Contacts between the two chains:
Residue Y400 in the second protein contacts residue R39 in the first protein (closest heavy-atom distance 3.1 Å).
Residue V478 in the second protein is in contact with residue V14 in the first protein (closest heavy-atom distance 2.8 Å).
Residue L468 in the second protein is in contact with residue G101 in the first protein (closest heavy-atom distance 3.3 Å).
Residue T425 in the second protein is in contact with residue K64 in the first protein (closest heavy-atom distance 3.2 Å).
Residue D467 in the second protein contacts residue Y95 in the first protein (closest heavy-atom distance 3.1 Å).
Residue T460 in the second protein is in contact with residue H22 in the first protein (closest heavy-atom distance 3.2 Å).
Residue D371 in the second protein interacts with residue G130 in the first protein (closest heavy-atom distance 3.0 Å).
Residue P437 in the second protein interacts with residue R129 in the first protein (closest heavy-atom distance 3.4 Å).
Residue C105 in the second protein is in contact with residue R11 in the first protein (closest heavy-atom distance 3.2 Å).
Residue N101 in the second protein interacts with residue R11 in the first protein (closest heavy-atom distance 2.6 Å).
Residue L465 in the second protein is in contact with residue R20 in the first protein (closest heavy-atom distance 3.2 Å).
Residue Y400 in the second protein is in contact with residue F44 in the first protein (closest heavy-atom distance 3.3 Å).
Residue Y507 in the second protein contacts residue P84 in the first protein (closest heavy-atom distance 2.6 Å).
Residue Q201 in the second protein is in contact with residue G365 in the first protein (closest heavy-atom distance 3.0 Å).
Residue R490 in the second protein interacts with residue Y99 in the first protein (closest heavy-atom distance 3.1 Å).
Residue Y433 in the second protein interacts with residue R62 in the first protein (closest heavy-atom distance 3.4 Å).
Residue E463 in the second protein is in contact with residue Y19 in the first protein (closest heavy-atom distance 3.0 Å).
Residue L476 in the second protein contacts residue T15 in the first protein (closest heavy-atom distance 3.3 Å).
Residue S449 in the second protein is in contact with residue V27 in the first protein (closest heavy-atom distance 3.2 Å).
Residue R461 in the second protein contacts residue Q3 in the first protein (closest heavy-atom distance 2.9 Å).
Residue T97 in the second protein is in contact with residue E18 in the first protein (closest heavy-atom distance 2.6 Å).
Residue Y507 in the second protein is in contact with residue R83 in the first protein (closest heavy-atom distance 3.1 Å).
Residue D371 in the second protein is in contact with residue A118 in the first protein (closest heavy-atom distance 3.0 Å).
Residue R353 in the second protein interacts with residue S30 in the first protein (closest heavy-atom distance 3.3 Å).
Residue V478 in the second protein is in contact with residue E13 in the first protein (closest heavy-atom distance 3.2 Å).
Residue D467 in the second protein contacts residue D100 in the first protein (closest heavy-atom distance 3.3 Å).
Residue T503 in the second protein contacts residue D100 in the first protein (closest heavy-atom distance 2.9 Å).
Residue E204 in the second protein is in contact with residue T385 in the first protein (closest heavy-atom distance 3.1 Å).
Residue R458 in the second protein contacts residue V24 in the first protein (closest heavy-atom distance 2.6 Å).
Residue K207 in the second protein contacts residue V386 in the first protein (closest heavy-atom distance 3.3 Å).
Residue T425 in the second protein interacts with residue L65 in the first protein (closest heavy-atom distance 3.0 Å).
Residue D467 in the second protein is in contact with residue Y99 in the first protein (closest heavy-atom distance 3.3 Å).
Residue N101 in the second protein interacts with residue K9 in the first protein (closest heavy-atom distance 3.4 Å).
Residue D467 in the second protein interacts with residue D102 in the first protein (closest heavy-atom distance 2.9 Å).
Residue S183 in the second protein is in contact with residue R310 in the first protein (closest heavy-atom distance 3.1 Å).
Residue V447 in the second protein contacts residue A47 in the first protein (closest heavy-atom distance 3.1 Å).
Residue S479 in the second protein interacts with residue T12 in the first protein (closest heavy-atom distance 3.1 Å).
Residue Y395 in the second protein interacts with residue D35 in the first protein (closest heavy-atom distance 3.0 Å).
Residue H493 in the second protein interacts with residue N96 in the first protein (closest heavy-atom distance 3.3 Å).
Residue T503 in the second protein interacts with residue G98 in the first protein (closest heavy-atom distance 2.8 Å).
Residue H474 in the second protein is in contact with residue T17 in the first protein (closest heavy-atom distance 3.0 Å).
Residue A184 in the second protein is in contact with residue R310 in the first protein (closest heavy-atom distance 3.2 Å).
Residue D467 in the second protein is in contact with residue G101 in the first protein (closest heavy-atom distance 2.5 Å).
Residue D444 in the second protein interacts with residue F44 in the first protein (closest heavy-atom distance 2.8 Å).
Residue Y400 in the second protein interacts with residue R45 in the first protein (closest heavy-atom distance 3.2 Å).
Residue R490 in the second protein interacts with residue Y95 in the first protein (closest heavy-atom distance 3.3 Å).
Residue Q445 in the second protein is in contact with residue H28 in the first protein (closest heavy-atom distance 3.0 Å).
Residue E204 in the second protein is in contact with residue S419 in the first protein (closest heavy-atom distance 3.2 Å).
Residue N101 in the second protein interacts with residue S7 in the first protein (closest heavy-atom distance 3.1 Å).
Residue E480 in the second protein interacts with residue M1 in the first protein (closest heavy-atom distance 3.2 Å).
Residue Y70 in the second protein contacts residue S21 in the first protein (closest heavy-atom distance 3.2 Å).
Residue R403 in the second protein contacts residue D53 in the first protein (closest heavy-atom distance 2.7 Å).
Residue Q421 in the second protein is in contact with residue Y136 in the first protein (closest heavy-atom distance 3.1 Å).
Residue K181 in the second protein interacts with residue T306 in the first protein (closest heavy-atom distance 3.0 Å).
Residue L476 in the second protein contacts residue I16 in the first protein (closest heavy-atom distance 3.1 Å).
Residue H474 in the second protein interacts with residue I16 in the first protein (closest heavy-atom distance 3.1 Å).
Residue T97 in the second protein is in contact with residue H22 in the first protein (closest heavy-atom distance 2.6 Å).
Residue D438 in the second protein is in contact with residue R129 in the first protein (closest heavy-atom distance 2.6 Å).
Residue K207 in the second protein contacts residue L387 in the first protein (closest heavy-atom distance 2.6 Å).
Residue Q201 in the second protein interacts with residue V367 in the first protein (closest heavy-atom distance 3.0 Å).

Sequence of the first protein:
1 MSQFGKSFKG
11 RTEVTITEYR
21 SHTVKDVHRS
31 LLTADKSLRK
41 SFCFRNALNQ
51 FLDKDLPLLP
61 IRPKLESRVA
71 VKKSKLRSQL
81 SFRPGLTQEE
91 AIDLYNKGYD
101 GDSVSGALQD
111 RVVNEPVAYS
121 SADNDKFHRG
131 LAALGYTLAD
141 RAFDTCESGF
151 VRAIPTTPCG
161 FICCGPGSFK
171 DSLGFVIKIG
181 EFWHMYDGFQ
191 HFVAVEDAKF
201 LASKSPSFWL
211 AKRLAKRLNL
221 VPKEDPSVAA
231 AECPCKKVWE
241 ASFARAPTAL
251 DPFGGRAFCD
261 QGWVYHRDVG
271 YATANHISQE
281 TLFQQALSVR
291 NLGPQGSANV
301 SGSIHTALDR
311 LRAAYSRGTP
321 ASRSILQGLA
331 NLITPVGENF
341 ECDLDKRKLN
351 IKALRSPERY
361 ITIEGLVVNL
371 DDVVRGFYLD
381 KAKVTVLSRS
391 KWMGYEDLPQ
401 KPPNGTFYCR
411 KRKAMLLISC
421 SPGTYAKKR

These two protein chains interact to form a complex.

Sequence of the second protein:
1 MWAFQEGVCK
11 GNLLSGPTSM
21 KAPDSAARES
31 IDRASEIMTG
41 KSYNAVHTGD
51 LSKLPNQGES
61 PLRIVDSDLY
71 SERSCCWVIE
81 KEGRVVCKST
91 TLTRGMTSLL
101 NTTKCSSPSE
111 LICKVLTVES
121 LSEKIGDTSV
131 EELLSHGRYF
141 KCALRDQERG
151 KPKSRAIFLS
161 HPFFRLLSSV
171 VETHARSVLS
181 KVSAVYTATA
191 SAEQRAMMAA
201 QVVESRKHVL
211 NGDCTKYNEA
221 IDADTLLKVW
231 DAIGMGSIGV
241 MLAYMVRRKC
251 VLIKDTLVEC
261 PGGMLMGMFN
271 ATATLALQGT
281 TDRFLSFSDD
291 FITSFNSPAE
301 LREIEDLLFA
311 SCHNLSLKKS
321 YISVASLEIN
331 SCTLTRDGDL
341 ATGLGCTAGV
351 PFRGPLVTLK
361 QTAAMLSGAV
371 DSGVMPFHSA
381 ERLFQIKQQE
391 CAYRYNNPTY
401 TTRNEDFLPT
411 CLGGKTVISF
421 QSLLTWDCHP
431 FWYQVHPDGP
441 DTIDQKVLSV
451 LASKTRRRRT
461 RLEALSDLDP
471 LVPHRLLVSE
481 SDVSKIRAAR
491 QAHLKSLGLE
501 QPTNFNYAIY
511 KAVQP